Sequence of protein 1:
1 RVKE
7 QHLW

Interface contacts:
Residue I142 in protein 2 contacts residue W10 in protein 1 (closest heavy-atom distance 4.6 Å).
Residue V152 in protein 2 interacts with residue H8 in protein 1 (closest heavy-atom distance 3.5 Å).
Residue S116 in protein 2 interacts with residue W10 in protein 1 (closest heavy-atom distance 4.0 Å).
Residue Y99 in protein 2 contacts residue V2 in protein 1 (closest heavy-atom distance 3.3 Å).
Residue Y9 in protein 2 contacts residue K3 in protein 1 (closest heavy-atom distance 4.8 Å).
Residue Y159 in protein 2 contacts residue K3 in protein 1 (closest heavy-atom distance 3.7 Å).
Residue E63 in protein 2 is in contact with residue E4 in protein 1 (closest heavy-atom distance 4.8 Å).
Residue Y159 in protein 2 is in contact with residue V2 in protein 1 (closest heavy-atom distance 3.8 Å).
Residue Y84 in protein 2 interacts with residue W10 in protein 1 (closest heavy-atom distance 2.6 Å).
Residue W147 in protein 2 is in contact with residue H8 in protein 1 (closest heavy-atom distance 3.6 Å).
Residue W167 in protein 2 contacts residue R1 in protein 1 (closest heavy-atom distance 3.5 Å).
Residue I95 in protein 2 interacts with residue W10 in protein 1 (closest heavy-atom distance 3.6 Å).
Residue W147 in protein 2 is in contact with residue W10 in protein 1 (closest heavy-atom distance 3.6 Å).
Residue I80 in protein 2 contacts residue W10 in protein 1 (closest heavy-atom distance 3.5 Å).
Residue D114 in protein 2 contacts residue K3 in protein 1 (closest heavy-atom distance 2.8 Å).
Residue Y159 in protein 2 is in contact with residue R1 in protein 1 (closest heavy-atom distance 2.6 Å).
Residue Y7 in protein 2 contacts residue R1 in protein 1 (closest heavy-atom distance 3.0 Å).
Residue Y7 in protein 2 contacts residue V2 in protein 1 (closest heavy-atom distance 3.5 Å).
Residue Y171 in protein 2 interacts with residue R1 in protein 1 (closest heavy-atom distance 2.7 Å).
Residue N66 in protein 2 is in contact with residue Q7 in protein 1 (closest heavy-atom distance 4.5 Å).
Residue K146 in protein 2 is in contact with residue L9 in protein 1 (closest heavy-atom distance 4.5 Å).
Residue Y9 in protein 2 interacts with residue V2 in protein 1 (closest heavy-atom distance 4.0 Å).
Residue N77 in protein 2 interacts with residue W10 in protein 1 (closest heavy-atom distance 2.8 Å).
Residue N66 in protein 2 contacts residue E4 in protein 1 (closest heavy-atom distance 3.1 Å).
Residue N66 in protein 2 contacts residue V2 in protein 1 (closest heavy-atom distance 3.7 Å).
Residue I80 in protein 2 contacts residue L9 in protein 1 (closest heavy-atom distance 4.0 Å).
Residue A81 in protein 2 contacts residue W10 in protein 1 (closest heavy-atom distance 4.1 Å).
Residue M67 in protein 2 contacts residue V2 in protein 1 (closest heavy-atom distance 3.8 Å).
Residue S70 in protein 2 interacts with residue Q7 in protein 1 (closest heavy-atom distance 3.8 Å).
Residue N66 in protein 2 is in contact with residue K3 in protein 1 (closest heavy-atom distance 4.1 Å).
Residue Y59 in protein 2 contacts residue R1 in protein 1 (closest heavy-atom distance 3.5 Å).
Residue T143 in protein 2 is in contact with residue W10 in protein 1 (closest heavy-atom distance 2.6 Å).
Residue E76 in protein 2 is in contact with residue L9 in protein 1 (closest heavy-atom distance 3.7 Å).
Residue T143 in protein 2 interacts with residue L9 in protein 1 (closest heavy-atom distance 4.8 Å).
Residue A117 in protein 2 contacts residue W10 in protein 1 (closest heavy-atom distance 4.1 Å).
Residue W147 in protein 2 contacts residue L9 in protein 1 (closest heavy-atom distance 2.9 Å).
Residue N77 in protein 2 interacts with residue H8 in protein 1 (closest heavy-atom distance 4.5 Å).
Residue A69 in protein 2 is in contact with residue Q7 in protein 1 (closest heavy-atom distance 3.5 Å).
Residue L156 in protein 2 contacts residue K3 in protein 1 (closest heavy-atom distance 3.7 Å).
Residue Y159 in protein 2 is in contact with residue E4 in protein 1 (closest heavy-atom distance 4.9 Å).
Residue K146 in protein 2 interacts with residue W10 in protein 1 (closest heavy-atom distance 2.7 Å).
Residue T73 in protein 2 interacts with residue L9 in protein 1 (closest heavy-atom distance 3.9 Å).
Residue N77 in protein 2 contacts residue L9 in protein 1 (closest heavy-atom distance 3.4 Å).
Residue Y123 in protein 2 contacts residue W10 in protein 1 (closest heavy-atom distance 3.6 Å).
Residue T73 in protein 2 is in contact with residue H8 in protein 1 (closest heavy-atom distance 4.5 Å).
Residue E63 in protein 2 is in contact with residue V2 in protein 1 (closest heavy-atom distance 2.9 Å).
Residue Y99 in protein 2 is in contact with residue K3 in protein 1 (closest heavy-atom distance 3.2 Å).
Residue L163 in protein 2 interacts with residue R1 in protein 1 (closest heavy-atom distance 3.9 Å).
Residue Q155 in protein 2 is in contact with residue H8 in protein 1 (closest heavy-atom distance 2.8 Å).
Residue E63 in protein 2 contacts residue R1 in protein 1 (closest heavy-atom distance 3.5 Å).
Residue F33 in protein 2 contacts residue R1 in protein 1 (closest heavy-atom distance 4.9 Å).
Residue M5 in protein 2 contacts residue R1 in protein 1 (closest heavy-atom distance 3.9 Å).
Residue V97 in protein 2 is in contact with residue K3 in protein 1 (closest heavy-atom distance 4.9 Å).
Residue M45 in protein 2 contacts residue V2 in protein 1 (closest heavy-atom distance 3.8 Å).
Residue Y118 in protein 2 contacts residue W10 in protein 1 (closest heavy-atom distance 4.2 Å).
Residue Y74 in protein 2 is in contact with residue W10 in protein 1 (closest heavy-atom distance 4.3 Å).
Residue T73 in protein 2 interacts with residue Q7 in protein 1 (closest heavy-atom distance 2.7 Å).

Sequence of protein 2:
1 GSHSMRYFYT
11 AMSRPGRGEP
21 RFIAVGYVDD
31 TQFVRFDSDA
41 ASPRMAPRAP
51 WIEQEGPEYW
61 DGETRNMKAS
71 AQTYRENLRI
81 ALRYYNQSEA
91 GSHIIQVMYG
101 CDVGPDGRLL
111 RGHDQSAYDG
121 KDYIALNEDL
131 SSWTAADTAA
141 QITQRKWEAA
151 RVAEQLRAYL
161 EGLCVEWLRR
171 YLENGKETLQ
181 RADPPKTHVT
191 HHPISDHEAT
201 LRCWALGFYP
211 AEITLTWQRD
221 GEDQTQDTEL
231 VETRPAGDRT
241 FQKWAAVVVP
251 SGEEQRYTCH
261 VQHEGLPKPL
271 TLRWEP

This data describes a binding interaction between two proteins.